The following describes two proteins that form a bound complex.

Interface contacts:
Residue T94 in the first protein contacts residue D33 in the second protein (closest heavy-atom distance 3.9 Å).
Residue Q70 in the first protein is in contact with residue I20 in the second protein (closest heavy-atom distance 3.9 Å).
Residue Q70 in the first protein contacts residue I24 in the second protein (closest heavy-atom distance 3.4 Å).
Residue G102 in the first protein interacts with residue D36 in the second protein (closest heavy-atom distance 3.1 Å).
Residue V85 in the first protein contacts residue G21 in the second protein (closest heavy-atom distance 3.4 Å).
Residue V85 in the first protein is in contact with residue I24 in the second protein (closest heavy-atom distance 3.6 Å).
Residue F67 in the first protein interacts with residue L28 in the second protein (closest heavy-atom distance 4.6 Å).
Residue F110 in the first protein contacts residue L28 in the second protein (closest heavy-atom distance 3.9 Å).
Residue V89 in the first protein is in contact with residue A29 in the second protein (closest heavy-atom distance 3.9 Å).
Residue I55 in the first protein interacts with residue F35 in the second protein (closest heavy-atom distance 3.7 Å).
Residue Q96 in the first protein is in contact with residue D36 in the second protein (closest heavy-atom distance 3.8 Å).
Residue F110 in the first protein is in contact with residue I24 in the second protein (closest heavy-atom distance 4.8 Å).
Residue V74 in the first protein contacts residue I20 in the second protein (closest heavy-atom distance 3.9 Å).
Residue K59 in the first protein contacts residue F35 in the second protein (closest heavy-atom distance 3.9 Å).
Residue L71 in the first protein interacts with residue I24 in the second protein (closest heavy-atom distance 3.8 Å).
Residue R103 in the first protein is in contact with residue C32 in the second protein (closest heavy-atom distance 3.7 Å).
Residue L71 in the first protein contacts residue I20 in the second protein (closest heavy-atom distance 4.5 Å).
Residue Y168 in the first protein interacts with residue Q38 in the second protein (closest heavy-atom distance 3.1 Å).
Residue T88 in the first protein is in contact with residue Y22 in the second protein (closest heavy-atom distance 3.6 Å).
Residue F56 in the first protein is in contact with residue L28 in the second protein (closest heavy-atom distance 4.2 Å).
Residue V89 in the first protein contacts residue G25 in the second protein (closest heavy-atom distance 3.6 Å).
Residue T88 in the first protein contacts residue G21 in the second protein (closest heavy-atom distance 4.3 Å).
Residue F64 in the first protein contacts residue L28 in the second protein (closest heavy-atom distance 4.4 Å).
Residue Q70 in the first protein interacts with residue E23 in the second protein (closest heavy-atom distance 4.2 Å).
Residue P81 in the first protein contacts residue S18 in the second protein (closest heavy-atom distance 4.1 Å).
Residue D84 in the first protein contacts residue G21 in the second protein (closest heavy-atom distance 3.9 Å).
Residue G102 in the first protein interacts with residue F35 in the second protein (closest heavy-atom distance 4.5 Å).
Residue Q93 in the first protein interacts with residue D33 in the second protein (closest heavy-atom distance 4.8 Å).
Residue D167 in the first protein is in contact with residue Y42 in the second protein (closest heavy-atom distance 2.5 Å).
Residue I105 in the first protein contacts residue F35 in the second protein (closest heavy-atom distance 3.7 Å).
Residue T88 in the first protein contacts residue G25 in the second protein (closest heavy-atom distance 3.7 Å).
Residue P81 in the first protein interacts with residue G21 in the second protein (closest heavy-atom distance 3.4 Å).
Residue V85 in the first protein contacts residue G25 in the second protein (closest heavy-atom distance 3.8 Å).
Residue D84 in the first protein interacts with residue S18 in the second protein (closest heavy-atom distance 3.0 Å).
Residue V85 in the first protein interacts with residue L28 in the second protein (closest heavy-atom distance 3.9 Å).
Residue R87 in the first protein contacts residue Y22 in the second protein (closest heavy-atom distance 3.6 Å).
Residue V89 in the first protein is in contact with residue L28 in the second protein (closest heavy-atom distance 3.7 Å).
Residue R103 in the first protein interacts with residue D33 in the second protein (closest heavy-atom distance 2.9 Å).
Residue T88 in the first protein contacts residue S26 in the second protein (closest heavy-atom distance 3.7 Å).
Residue Q163 in the first protein is in contact with residue Y42 in the second protein (closest heavy-atom distance 3.4 Å).
Residue L107 in the first protein is in contact with residue L28 in the second protein (closest heavy-atom distance 4.4 Å).
Residue F67 in the first protein is in contact with residue K27 in the second protein (closest heavy-atom distance 3.8 Å).
Residue L160 in the first protein is in contact with residue Y42 in the second protein (closest heavy-atom distance 3.9 Å).
Residue S100 in the first protein contacts residue D33 in the second protein (closest heavy-atom distance 4.5 Å).
Residue G102 in the first protein contacts residue C32 in the second protein (closest heavy-atom distance 3.5 Å).
Residue R103 in the first protein contacts residue A29 in the second protein (closest heavy-atom distance 4.8 Å).
Residue G106 in the first protein contacts residue L28 in the second protein (closest heavy-atom distance 4.2 Å).
Residue D84 in the first protein is in contact with residue Y22 in the second protein (closest heavy-atom distance 3.5 Å).
Residue R152 in the first protein is in contact with residue D36 in the second protein (closest heavy-atom distance 2.9 Å).
Residue A92 in the first protein interacts with residue A29 in the second protein (closest heavy-atom distance 3.7 Å).
Residue S100 in the first protein is in contact with residue D36 in the second protein (closest heavy-atom distance 3.4 Å).
Residue F56 in the first protein is in contact with residue F35 in the second protein (closest heavy-atom distance 3.5 Å).
Residue P81 in the first protein interacts with residue I20 in the second protein (closest heavy-atom distance 4.3 Å).
Residue K59 in the first protein contacts residue Q38 in the second protein (closest heavy-atom distance 3.7 Å).
Residue G106 in the first protein contacts residue C32 in the second protein (closest heavy-atom distance 3.8 Å).
Residue L160 in the first protein contacts residue S43 in the second protein (closest heavy-atom distance 3.7 Å).
Residue Y101 in the first protein contacts residue D36 in the second protein (closest heavy-atom distance 3.4 Å).
Residue F56 in the first protein contacts residue C32 in the second protein (closest heavy-atom distance 4.0 Å).
Residue V89 in the first protein interacts with residue C32 in the second protein (closest heavy-atom distance 4.6 Å).
Residue F67 in the first protein interacts with residue I24 in the second protein (closest heavy-atom distance 3.7 Å).

Sequence of the first protein:
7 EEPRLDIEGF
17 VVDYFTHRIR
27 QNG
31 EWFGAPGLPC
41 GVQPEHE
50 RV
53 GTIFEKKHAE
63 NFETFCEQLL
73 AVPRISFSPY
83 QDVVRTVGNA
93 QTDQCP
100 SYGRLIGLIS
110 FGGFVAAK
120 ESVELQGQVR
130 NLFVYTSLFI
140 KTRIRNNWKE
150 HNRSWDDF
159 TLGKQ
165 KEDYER

Sequence of the second protein:
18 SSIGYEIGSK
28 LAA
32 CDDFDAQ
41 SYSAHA